Interface contacts:
Residue E30 in chain A is in contact with residue T28 in chain B (closest heavy-atom distance 3.8 Å).
Residue R52 in chain A interacts with residue N54 in chain B (closest heavy-atom distance 4.0 Å).
Residue N49 in chain A is in contact with residue Q47 in chain B (closest heavy-atom distance 3.0 Å).
Residue E22 in chain A is in contact with residue T20 in chain B (closest heavy-atom distance 3.3 Å).
Residue Q45 in chain A is in contact with residue S46 in chain B (closest heavy-atom distance 2.9 Å).
Residue I68 in chain A is in contact with residue Q72 in chain B (closest heavy-atom distance 4.6 Å).
Residue F50 in chain A interacts with residue F50 in chain B (closest heavy-atom distance 4.5 Å).
Residue L31 in chain A is in contact with residue L31 in chain B (closest heavy-atom distance 3.8 Å).
Residue E30 in chain A interacts with residue T32 in chain B (closest heavy-atom distance 4.2 Å).
Residue Q34 in chain A is in contact with residue T32 in chain B (closest heavy-atom distance 2.9 Å).
Residue I71 in chain A interacts with residue Q72 in chain B (closest heavy-atom distance 3.5 Å).
Residue Q74 in chain A is in contact with residue Q72 in chain B (closest heavy-atom distance 4.5 Å).
Residue F38 in chain A contacts residue A43 in chain B (closest heavy-atom distance 4.6 Å).
Residue R56 in chain A is in contact with residue L57 in chain B (closest heavy-atom distance 4.3 Å).
Residue T67 in chain A contacts residue R69 in chain B (closest heavy-atom distance 3.8 Å).
Residue I53 in chain A is in contact with residue L57 in chain B (closest heavy-atom distance 4.6 Å).
Residue L64 in chain A contacts residue L64 in chain B (closest heavy-atom distance 4.1 Å).
Residue Q34 in chain A contacts residue L31 in chain B (closest heavy-atom distance 4.5 Å).
Residue Q45 in chain A contacts residue Q47 in chain B (closest heavy-atom distance 3.7 Å).
Residue R60 in chain A is in contact with residue L64 in chain B (closest heavy-atom distance 4.7 Å).
Residue Q45 in chain A contacts residue A43 in chain B (closest heavy-atom distance 3.0 Å).
Residue I53 in chain A contacts residue F50 in chain B (closest heavy-atom distance 3.5 Å).
Residue R52 in chain A is in contact with residue D51 in chain B (closest heavy-atom distance 4.4 Å).
Residue L31 in chain A is in contact with residue N35 in chain B (closest heavy-atom distance 3.9 Å).
Residue V27 in chain A is in contact with residue T24 in chain B (closest heavy-atom distance 4.4 Å).
Residue N35 in chain A contacts residue F39 in chain B (closest heavy-atom distance 3.5 Å).
Residue V23 in chain A interacts with residue T24 in chain B (closest heavy-atom distance 3.6 Å).
Residue N49 in chain A is in contact with residue F50 in chain B (closest heavy-atom distance 2.9 Å).
Residue F38 in chain A is in contact with residue V42 in chain B (closest heavy-atom distance 3.7 Å).
Residue Q34 in chain A is in contact with residue F39 in chain B (closest heavy-atom distance 3.6 Å).
Residue R56 in chain A contacts residue D61 in chain B (closest heavy-atom distance 3.2 Å).
Residue R60 in chain A contacts residue D61 in chain B (closest heavy-atom distance 3.2 Å).
Residue K26 in chain A is in contact with residue T24 in chain B (closest heavy-atom distance 4.1 Å).
Residue I53 in chain A is in contact with residue N54 in chain B (closest heavy-atom distance 3.6 Å).
Residue I71 in chain A interacts with residue E73 in chain B (closest heavy-atom distance 3.5 Å).
Residue Q74 in chain A is in contact with residue E73 in chain B (closest heavy-atom distance 4.5 Å).
Residue K26 in chain A contacts residue T28 in chain B (closest heavy-atom distance 4.6 Å).
Residue V23 in chain A interacts with residue V23 in chain B (closest heavy-atom distance 3.7 Å).
Residue I19 in chain A contacts residue I19 in chain B (closest heavy-atom distance 4.2 Å).
Residue N49 in chain A contacts residue S46 in chain B (closest heavy-atom distance 4.8 Å).
Residue R52 in chain A interacts with residue F50 in chain B (closest heavy-atom distance 3.6 Å).
Residue I53 in chain A is in contact with residue I53 in chain B (closest heavy-atom distance 4.7 Å).
Residue I19 in chain A is in contact with residue T20 in chain B (closest heavy-atom distance 3.3 Å).
Residue V27 in chain A contacts residue V27 in chain B (closest heavy-atom distance 3.4 Å).
Residue V27 in chain A is in contact with residue T28 in chain B (closest heavy-atom distance 3.9 Å).
Residue F11 in chain A is in contact with residue I12 in chain B (closest heavy-atom distance 4.1 Å).
Residue Q34 in chain A contacts residue N35 in chain B (closest heavy-atom distance 2.6 Å).
Residue N35 in chain A interacts with residue N35 in chain B (closest heavy-atom distance 4.4 Å).
Residue I19 in chain A contacts residue T16 in chain B (closest heavy-atom distance 4.1 Å).
Residue L15 in chain A interacts with residue T16 in chain B (closest heavy-atom distance 3.6 Å).
Residue R56 in chain A is in contact with residue N54 in chain B (closest heavy-atom distance 3.8 Å).
Residue F38 in chain A interacts with residue F39 in chain B (closest heavy-atom distance 3.5 Å).
Residue L15 in chain A contacts residue I12 in chain B (closest heavy-atom distance 3.4 Å).
Residue T67 in chain A interacts with residue E73 in chain B (closest heavy-atom distance 4.1 Å).
Residue V23 in chain A is in contact with residue T20 in chain B (closest heavy-atom distance 4.1 Å).
Residue R56 in chain A contacts residue E58 in chain B (closest heavy-atom distance 3.4 Å).
Residue V27 in chain A contacts residue L31 in chain B (closest heavy-atom distance 4.0 Å).
Residue T67 in chain A is in contact with residue I68 in chain B (closest heavy-atom distance 4.0 Å).
Residue L64 in chain A interacts with residue I68 in chain B (closest heavy-atom distance 4.3 Å).
Residue I68 in chain A is in contact with residue I68 in chain B (closest heavy-atom distance 4.0 Å).

Sequence of chain B:
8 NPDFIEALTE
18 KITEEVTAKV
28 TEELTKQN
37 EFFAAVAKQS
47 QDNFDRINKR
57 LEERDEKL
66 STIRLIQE

Sequence of chain A:
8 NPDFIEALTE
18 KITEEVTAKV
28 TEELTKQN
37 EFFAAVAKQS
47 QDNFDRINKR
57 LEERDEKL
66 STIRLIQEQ

These two protein chains interact to form a complex.